Sequence of protein 2:
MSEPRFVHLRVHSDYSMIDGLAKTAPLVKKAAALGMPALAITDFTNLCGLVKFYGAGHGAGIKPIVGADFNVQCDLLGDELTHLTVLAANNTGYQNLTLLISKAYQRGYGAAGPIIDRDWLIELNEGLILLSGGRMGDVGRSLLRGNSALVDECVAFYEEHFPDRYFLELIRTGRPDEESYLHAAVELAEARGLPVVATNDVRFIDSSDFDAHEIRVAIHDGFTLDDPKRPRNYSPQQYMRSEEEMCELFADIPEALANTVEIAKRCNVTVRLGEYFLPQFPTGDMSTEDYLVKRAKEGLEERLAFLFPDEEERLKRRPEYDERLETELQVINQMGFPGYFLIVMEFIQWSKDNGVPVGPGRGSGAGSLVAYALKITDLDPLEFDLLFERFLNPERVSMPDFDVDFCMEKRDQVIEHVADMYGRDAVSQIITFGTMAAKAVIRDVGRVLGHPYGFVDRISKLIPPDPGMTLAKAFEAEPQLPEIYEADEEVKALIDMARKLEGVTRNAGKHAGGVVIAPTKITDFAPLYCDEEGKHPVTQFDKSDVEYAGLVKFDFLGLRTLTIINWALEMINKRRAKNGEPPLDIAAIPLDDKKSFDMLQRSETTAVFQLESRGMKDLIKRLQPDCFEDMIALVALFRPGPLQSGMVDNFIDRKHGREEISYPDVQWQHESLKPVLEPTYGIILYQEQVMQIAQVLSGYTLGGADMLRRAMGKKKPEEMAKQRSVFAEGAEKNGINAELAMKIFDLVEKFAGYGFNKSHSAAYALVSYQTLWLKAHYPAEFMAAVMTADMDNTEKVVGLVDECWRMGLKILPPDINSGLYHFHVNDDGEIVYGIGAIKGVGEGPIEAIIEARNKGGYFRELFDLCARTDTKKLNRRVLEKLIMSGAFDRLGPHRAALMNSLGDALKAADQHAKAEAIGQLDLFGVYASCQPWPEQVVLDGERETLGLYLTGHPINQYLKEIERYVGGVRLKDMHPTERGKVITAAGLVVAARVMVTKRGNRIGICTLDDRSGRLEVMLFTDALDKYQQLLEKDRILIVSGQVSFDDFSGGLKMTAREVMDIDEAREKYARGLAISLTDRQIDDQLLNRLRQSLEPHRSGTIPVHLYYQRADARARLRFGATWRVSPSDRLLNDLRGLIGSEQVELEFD

Residue-level contacts at the interface:
Residue K265 in protein 2 is in contact with residue E221 in protein 1 (closest heavy-atom distance 3.8 Å).
Residue R1010 in protein 2 is in contact with residue E61 in protein 1 (closest heavy-atom distance 3.3 Å).
Residue G61 in protein 2 interacts with residue C239 in protein 1 (closest heavy-atom distance 3.8 Å).
Residue V261 in protein 2 contacts residue W241 in protein 1 (closest heavy-atom distance 3.4 Å).
Residue N259 in protein 2 contacts residue V214 in protein 1 (closest heavy-atom distance 3.1 Å).
Residue H58 in protein 2 is in contact with residue K235 in protein 1 (closest heavy-atom distance 3.2 Å).
Residue I62 in protein 2 is in contact with residue V232 in protein 1 (closest heavy-atom distance 3.7 Å).
Residue N259 in protein 2 contacts residue V215 in protein 1 (closest heavy-atom distance 3.6 Å).
Residue E262 in protein 2 is in contact with residue F216 in protein 1 (closest heavy-atom distance 3.6 Å).
Residue M36 in protein 2 interacts with residue L240 in protein 1 (closest heavy-atom distance 3.5 Å).
Residue D252 in protein 2 contacts residue A209 in protein 1 (closest heavy-atom distance 3.6 Å).
Residue P64 in protein 2 is in contact with residue R228 in protein 1 (closest heavy-atom distance 3.6 Å).
Residue N268 in protein 2 contacts residue H225 in protein 1 (closest heavy-atom distance 3.5 Å).
Residue S2 in protein 2 contacts residue W241 in protein 1 (closest heavy-atom distance 3.0 Å).
Residue V186 in protein 2 contacts residue L212 in protein 1 (closest heavy-atom distance 3.5 Å).
Residue P452 in protein 2 interacts with residue G140 in protein 1 (closest heavy-atom distance 4.0 Å).
Residue E255 in protein 2 contacts residue V214 in protein 1 (closest heavy-atom distance 3.8 Å).
Residue R266 in protein 2 contacts residue E221 in protein 1 (closest heavy-atom distance 3.0 Å).
Residue K63 in protein 2 interacts with residue R228 in protein 1 (closest heavy-atom distance 3.7 Å).
Residue G59 in protein 2 contacts residue G236 in protein 1 (closest heavy-atom distance 4.0 Å).
Residue S2 in protein 2 contacts residue A243 in protein 1 (closest heavy-atom distance 3.4 Å).
Residue N268 in protein 2 is in contact with residue R228 in protein 1 (closest heavy-atom distance 3.3 Å).
Residue D226 in protein 2 contacts residue K136 in protein 1 (closest heavy-atom distance 3.2 Å).
Residue G61 in protein 2 contacts residue V232 in protein 1 (closest heavy-atom distance 2.8 Å).
Residue E262 in protein 2 is in contact with residue A217 in protein 1 (closest heavy-atom distance 3.7 Å).
Residue G61 in protein 2 contacts residue S238 in protein 1 (closest heavy-atom distance 2.6 Å).
Residue K265 in protein 2 interacts with residue W241 in protein 1 (closest heavy-atom distance 3.1 Å).
Residue N268 in protein 2 interacts with residue A224 in protein 1 (closest heavy-atom distance 3.5 Å).
Residue D252 in protein 2 is in contact with residue Q208 in protein 1 (closest heavy-atom distance 3.3 Å).
Residue H58 in protein 2 contacts residue G236 in protein 1 (closest heavy-atom distance 2.8 Å).
Residue R266 in protein 2 is in contact with residue V215 in protein 1 (closest heavy-atom distance 3.4 Å).
Residue P452 in protein 2 is in contact with residue K141 in protein 1 (closest heavy-atom distance 3.8 Å).
Residue N268 in protein 2 interacts with residue E221 in protein 1 (closest heavy-atom distance 3.9 Å).
Residue K265 in protein 2 interacts with residue H225 in protein 1 (closest heavy-atom distance 3.1 Å).
Residue G61 in protein 2 is in contact with residue G236 in protein 1 (closest heavy-atom distance 3.8 Å).
Residue D164 in protein 2 is in contact with residue V215 in protein 1 (closest heavy-atom distance 3.8 Å).
Residue E255 in protein 2 contacts residue L212 in protein 1 (closest heavy-atom distance 3.1 Å).
Residue I253 in protein 2 contacts residue Q208 in protein 1 (closest heavy-atom distance 3.4 Å).
Residue R172 in protein 2 contacts residue Q208 in protein 1 (closest heavy-atom distance 3.3 Å).
Residue E190 in protein 2 is in contact with residue L212 in protein 1 (closest heavy-atom distance 3.6 Å).
Residue D164 in protein 2 contacts residue R213 in protein 1 (closest heavy-atom distance 3.9 Å).
Residue V7 in protein 2 interacts with residue W241 in protein 1 (closest heavy-atom distance 4.0 Å).
Residue E490 in protein 2 interacts with residue R135 in protein 1 (closest heavy-atom distance 3.5 Å).
Residue E255 in protein 2 is in contact with residue R213 in protein 1 (closest heavy-atom distance 2.7 Å).
Residue P195 in protein 2 is in contact with residue V215 in protein 1 (closest heavy-atom distance 3.7 Å).
Residue E262 in protein 2 is in contact with residue V215 in protein 1 (closest heavy-atom distance 3.3 Å).
Residue A189 in protein 2 interacts with residue L212 in protein 1 (closest heavy-atom distance 3.8 Å).
Residue P4 in protein 2 contacts residue W241 in protein 1 (closest heavy-atom distance 3.2 Å).
Residue K63 in protein 2 interacts with residue V232 in protein 1 (closest heavy-atom distance 3.4 Å).
Residue R266 in protein 2 contacts residue A217 in protein 1 (closest heavy-atom distance 3.7 Å).
Residue A60 in protein 2 interacts with residue S238 in protein 1 (closest heavy-atom distance 2.8 Å).
Residue V186 in protein 2 is in contact with residue S210 in protein 1 (closest heavy-atom distance 3.1 Å).
Residue P37 in protein 2 contacts residue L240 in protein 1 (closest heavy-atom distance 3.7 Å).
Residue V269 in protein 2 contacts residue R228 in protein 1 (closest heavy-atom distance 3.4 Å).
Residue A487 in protein 2 is in contact with residue G22 in protein 1 (closest heavy-atom distance 3.7 Å).
Residue E190 in protein 2 is in contact with residue K211 in protein 1 (closest heavy-atom distance 3.5 Å).
Residue L194 in protein 2 interacts with residue L212 in protein 1 (closest heavy-atom distance 3.6 Å).
Residue E190 in protein 2 contacts residue S210 in protein 1 (closest heavy-atom distance 3.9 Å).
Residue P37 in protein 2 contacts residue W241 in protein 1 (closest heavy-atom distance 3.1 Å).
Residue Y54 in protein 2 is in contact with residue R228 in protein 1 (closest heavy-atom distance 3.6 Å).

These two protein chains interact to form a complex.

Sequence of protein 1:
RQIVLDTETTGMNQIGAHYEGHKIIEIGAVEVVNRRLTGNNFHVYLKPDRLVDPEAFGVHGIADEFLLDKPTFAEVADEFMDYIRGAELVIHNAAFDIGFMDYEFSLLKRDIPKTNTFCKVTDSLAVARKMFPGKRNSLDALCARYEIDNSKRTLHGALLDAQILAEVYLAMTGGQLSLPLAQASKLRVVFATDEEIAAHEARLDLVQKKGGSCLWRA